This data describes a binding interaction between two proteins.

Sequence of protein 1:
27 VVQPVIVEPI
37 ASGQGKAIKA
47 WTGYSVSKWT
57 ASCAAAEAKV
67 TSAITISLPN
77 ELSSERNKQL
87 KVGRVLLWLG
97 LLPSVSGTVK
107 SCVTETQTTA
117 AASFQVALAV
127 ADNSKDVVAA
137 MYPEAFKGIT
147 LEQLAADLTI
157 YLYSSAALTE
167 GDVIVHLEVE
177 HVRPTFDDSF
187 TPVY

Sequence of protein 2:
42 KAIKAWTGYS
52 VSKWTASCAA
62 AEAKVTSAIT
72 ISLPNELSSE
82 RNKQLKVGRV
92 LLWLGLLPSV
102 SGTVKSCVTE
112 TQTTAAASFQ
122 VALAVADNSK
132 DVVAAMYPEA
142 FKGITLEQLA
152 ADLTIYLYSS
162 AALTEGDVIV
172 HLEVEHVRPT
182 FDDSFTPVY

Residue-level contacts at the interface:
Residue I44 in protein 1 interacts with residue S185 in protein 2 (closest heavy-atom distance 3.3 Å).
Residue K54 in protein 1 interacts with residue T187 in protein 2 (closest heavy-atom distance 3.6 Å).
Residue F186 in protein 1 is in contact with residue R90 in protein 2 (closest heavy-atom distance 3.4 Å).
Residue D183 in protein 1 is in contact with residue K54 in protein 2 (closest heavy-atom distance 3.5 Å).
Residue L92 in protein 1 is in contact with residue T187 in protein 2 (closest heavy-atom distance 4.0 Å).
Residue F186 in protein 1 interacts with residue E174 in protein 2 (closest heavy-atom distance 3.6 Å).
Residue S185 in protein 1 interacts with residue K45 in protein 2 (closest heavy-atom distance 4.0 Å).
Residue V189 in protein 1 is in contact with residue L92 in protein 2 (closest heavy-atom distance 3.9 Å).
Residue I44 in protein 1 is in contact with residue F186 in protein 2 (closest heavy-atom distance 2.9 Å).
Residue R179 in protein 1 contacts residue R179 in protein 2 (closest heavy-atom distance 3.6 Å).
Residue Y190 in protein 1 contacts residue V134 in protein 2 (closest heavy-atom distance 4.0 Å).
Residue V189 in protein 1 is in contact with residue V133 in protein 2 (closest heavy-atom distance 3.9 Å).
Residue W94 in protein 1 is in contact with residue T187 in protein 2 (closest heavy-atom distance 3.6 Å).
Residue R179 in protein 1 contacts residue D184 in protein 2 (closest heavy-atom distance 3.6 Å).
Residue V52 in protein 1 is in contact with residue D183 in protein 2 (closest heavy-atom distance 2.6 Å).
Residue V189 in protein 1 interacts with residue A135 in protein 2 (closest heavy-atom distance 3.8 Å).
Residue F186 in protein 1 interacts with residue L92 in protein 2 (closest heavy-atom distance 3.9 Å).
Residue D184 in protein 1 interacts with residue A46 in protein 2 (closest heavy-atom distance 2.7 Å).
Residue E77 in protein 1 is in contact with residue E77 in protein 2 (closest heavy-atom distance 3.5 Å).
Residue I44 in protein 1 is in contact with residue D184 in protein 2 (closest heavy-atom distance 4.0 Å).
Residue S185 in protein 1 contacts residue K54 in protein 2 (closest heavy-atom distance 3.4 Å).
Residue A37 in protein 1 is in contact with residue Y190 in protein 2 (closest heavy-atom distance 3.2 Å).
Residue A43 in protein 1 is in contact with residue F186 in protein 2 (closest heavy-atom distance 3.7 Å).
Residue S51 in protein 1 contacts residue D183 in protein 2 (closest heavy-atom distance 3.4 Å).
Residue T187 in protein 1 is in contact with residue E174 in protein 2 (closest heavy-atom distance 2.8 Å).
Residue I36 in protein 1 contacts residue Y190 in protein 2 (closest heavy-atom distance 3.9 Å).
Residue K45 in protein 1 is in contact with residue D184 in protein 2 (closest heavy-atom distance 3.4 Å).
Residue R90 in protein 1 is in contact with residue F186 in protein 2 (closest heavy-atom distance 3.5 Å).
Residue S185 in protein 1 is in contact with residue I44 in protein 2 (closest heavy-atom distance 3.0 Å).
Residue S51 in protein 1 is in contact with residue D184 in protein 2 (closest heavy-atom distance 3.8 Å).
Residue D184 in protein 1 interacts with residue K45 in protein 2 (closest heavy-atom distance 3.5 Å).
Residue V52 in protein 1 interacts with residue S185 in protein 2 (closest heavy-atom distance 3.8 Å).
Residue D183 in protein 1 is in contact with residue S51 in protein 2 (closest heavy-atom distance 3.3 Å).
Residue E174 in protein 1 interacts with residue T187 in protein 2 (closest heavy-atom distance 2.8 Å).
Residue D184 in protein 1 contacts residue R179 in protein 2 (closest heavy-atom distance 3.2 Å).
Residue Y50 in protein 1 interacts with residue D184 in protein 2 (closest heavy-atom distance 3.5 Å).
Residue F186 in protein 1 contacts residue E176 in protein 2 (closest heavy-atom distance 3.5 Å).
Residue K54 in protein 1 contacts residue F182 in protein 2 (closest heavy-atom distance 4.0 Å).
Residue S185 in protein 1 contacts residue A46 in protein 2 (closest heavy-atom distance 4.0 Å).
Residue A46 in protein 1 interacts with residue D184 in protein 2 (closest heavy-atom distance 2.7 Å).
Residue V52 in protein 1 is in contact with residue F186 in protein 2 (closest heavy-atom distance 3.7 Å).
Residue Y190 in protein 1 is in contact with residue D132 in protein 2 (closest heavy-atom distance 3.0 Å).
Residue A135 in protein 1 interacts with residue V189 in protein 2 (closest heavy-atom distance 3.4 Å).
Residue L92 in protein 1 contacts residue F186 in protein 2 (closest heavy-atom distance 3.9 Å).
Residue E176 in protein 1 interacts with residue F186 in protein 2 (closest heavy-atom distance 4.0 Å).
Residue F182 in protein 1 is in contact with residue K54 in protein 2 (closest heavy-atom distance 3.8 Å).
Residue F186 in protein 1 interacts with residue V52 in protein 2 (closest heavy-atom distance 3.9 Å).
Residue T187 in protein 1 interacts with residue L92 in protein 2 (closest heavy-atom distance 3.7 Å).
Residue S38 in protein 1 is in contact with residue Y190 in protein 2 (closest heavy-atom distance 3.1 Å).
Residue E174 in protein 1 is in contact with residue F186 in protein 2 (closest heavy-atom distance 3.5 Å).
Residue K42 in protein 1 contacts residue P188 in protein 2 (closest heavy-atom distance 3.9 Å).
Residue K54 in protein 1 contacts residue S185 in protein 2 (closest heavy-atom distance 3.3 Å).
Residue D132 in protein 1 is in contact with residue Y190 in protein 2 (closest heavy-atom distance 3.8 Å).
Residue V133 in protein 1 contacts residue V189 in protein 2 (closest heavy-atom distance 3.5 Å).
Residue Y190 in protein 1 is in contact with residue V133 in protein 2 (closest heavy-atom distance 3.3 Å).
Residue G41 in protein 1 interacts with residue P188 in protein 2 (closest heavy-atom distance 3.6 Å).
Residue D183 in protein 1 contacts residue V52 in protein 2 (closest heavy-atom distance 3.0 Å).
Residue S185 in protein 1 is in contact with residue V52 in protein 2 (closest heavy-atom distance 3.8 Å).
Residue T187 in protein 1 interacts with residue W94 in protein 2 (closest heavy-atom distance 3.5 Å).
Residue F186 in protein 1 interacts with residue I44 in protein 2 (closest heavy-atom distance 3.0 Å).